Interface contacts:
Residue I280 in chain A is in contact with residue Y56 in chain B (closest heavy-atom distance 4.3 Å).
Residue N288 in chain A contacts residue L68 in chain B (closest heavy-atom distance 3.6 Å).
Residue P284 in chain A is in contact with residue I60 in chain B (closest heavy-atom distance 3.6 Å).
Residue F281 in chain A is in contact with residue K55 in chain B (closest heavy-atom distance 4.0 Å).
Residue F29 in chain A contacts residue I47 in chain B (closest heavy-atom distance 4.9 Å).
Residue W282 in chain A is in contact with residue K55 in chain B (closest heavy-atom distance 3.5 Å).
Residue I283 in chain A is in contact with residue L41 in chain B (closest heavy-atom distance 4.2 Å).
Residue T286 in chain A is in contact with residue I62 in chain B (closest heavy-atom distance 4.3 Å).
Residue F29 in chain A contacts residue L44 in chain B (closest heavy-atom distance 4.4 Å).
Residue W282 in chain A is in contact with residue I52 in chain B (closest heavy-atom distance 4.6 Å).
Residue P30 in chain A interacts with residue E66 in chain B (closest heavy-atom distance 4.3 Å).
Residue I34 in chain A interacts with residue I42 in chain B (closest heavy-atom distance 4.0 Å).
Residue T286 in chain A interacts with residue I70 in chain B (closest heavy-atom distance 4.1 Å).
Residue I280 in chain A interacts with residue K55 in chain B (closest heavy-atom distance 3.2 Å).
Residue P30 in chain A interacts with residue Y67 in chain B (closest heavy-atom distance 2.9 Å).
Residue N288 in chain A contacts residue W43 in chain B (closest heavy-atom distance 4.3 Å).
Residue I283 in chain A interacts with residue Y56 in chain B (closest heavy-atom distance 4.7 Å).
Residue F51 in chain A contacts residue K29 in chain B (closest heavy-atom distance 3.4 Å).
Residue I283 in chain A is in contact with residue I52 in chain B (closest heavy-atom distance 4.0 Å).
Residue R289 in chain A is in contact with residue W43 in chain B (closest heavy-atom distance 4.1 Å).
Residue H32 in chain A interacts with residue E66 in chain B (closest heavy-atom distance 4.6 Å).
Residue F29 in chain A interacts with residue Y67 in chain B (closest heavy-atom distance 3.2 Å).
Residue F281 in chain A interacts with residue Y56 in chain B (closest heavy-atom distance 3.2 Å).
Residue W282 in chain A contacts residue I72 in chain B (closest heavy-atom distance 4.4 Å).
Residue I283 in chain A interacts with residue N50 in chain B (closest heavy-atom distance 4.9 Å).
Residue H32 in chain A interacts with residue Y67 in chain B (closest heavy-atom distance 4.4 Å).
Residue H32 in chain A is in contact with residue I42 in chain B (closest heavy-atom distance 4.2 Å).
Residue W282 in chain A interacts with residue Y56 in chain B (closest heavy-atom distance 3.1 Å).
Residue I34 in chain A contacts residue I51 in chain B (closest heavy-atom distance 4.0 Å).
Residue P284 in chain A contacts residue Y56 in chain B (closest heavy-atom distance 4.2 Å).
Residue A31 in chain A interacts with residue E66 in chain B (closest heavy-atom distance 4.9 Å).
Residue H32 in chain A interacts with residue I69 in chain B (closest heavy-atom distance 4.5 Å).

These two protein chains interact to form a complex.

Sequence of chain B:
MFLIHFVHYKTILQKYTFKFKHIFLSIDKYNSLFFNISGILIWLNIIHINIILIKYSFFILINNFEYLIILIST

Sequence of chain A:
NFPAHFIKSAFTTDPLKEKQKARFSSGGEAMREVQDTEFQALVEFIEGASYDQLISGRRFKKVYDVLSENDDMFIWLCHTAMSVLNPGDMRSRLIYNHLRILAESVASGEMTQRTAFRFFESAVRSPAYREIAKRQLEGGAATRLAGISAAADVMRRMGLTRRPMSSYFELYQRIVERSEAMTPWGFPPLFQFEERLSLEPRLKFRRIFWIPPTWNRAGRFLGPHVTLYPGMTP